Sequence of chain A:
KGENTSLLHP

Residue-level contacts at the interface:
Residue C99 in chain B contacts residue T162 in chain A (closest heavy-atom distance 3.6 Å).
Residue V98 in chain B interacts with residue S163 in chain A (closest heavy-atom distance 3.4 Å).
Residue V98 in chain B is in contact with residue T162 in chain A (closest heavy-atom distance 3.8 Å).
Residue A63 in chain B interacts with residue L164 in chain A (closest heavy-atom distance 3.9 Å).
Residue C99 in chain B contacts residue E160 in chain A (closest heavy-atom distance 3.4 Å).
Residue C99 in chain B is in contact with residue S163 in chain A (closest heavy-atom distance 5.0 Å).
Residue S64 in chain B contacts residue G159 in chain A (closest heavy-atom distance 4.6 Å).
Residue E100 in chain B contacts residue N161 in chain A (closest heavy-atom distance 4.7 Å).
Residue C99 in chain B interacts with residue N161 in chain A (closest heavy-atom distance 4.4 Å).
Residue Y62 in chain B interacts with residue L164 in chain A (closest heavy-atom distance 2.9 Å).
Residue E100 in chain B is in contact with residue E160 in chain A (closest heavy-atom distance 2.5 Å).
Residue V98 in chain B is in contact with residue L164 in chain A (closest heavy-atom distance 3.2 Å).
Residue Y62 in chain B interacts with residue S163 in chain A (closest heavy-atom distance 4.8 Å).
Residue E100 in chain B is in contact with residue T162 in chain A (closest heavy-atom distance 4.5 Å).
Residue L101 in chain B interacts with residue E160 in chain A (closest heavy-atom distance 3.8 Å).

The following describes two proteins that form a bound complex.

Sequence of chain B:
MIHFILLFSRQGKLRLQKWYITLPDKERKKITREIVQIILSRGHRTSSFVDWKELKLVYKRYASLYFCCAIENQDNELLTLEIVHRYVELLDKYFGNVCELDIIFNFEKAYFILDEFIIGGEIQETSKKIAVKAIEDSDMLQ